Sequence of the second protein:
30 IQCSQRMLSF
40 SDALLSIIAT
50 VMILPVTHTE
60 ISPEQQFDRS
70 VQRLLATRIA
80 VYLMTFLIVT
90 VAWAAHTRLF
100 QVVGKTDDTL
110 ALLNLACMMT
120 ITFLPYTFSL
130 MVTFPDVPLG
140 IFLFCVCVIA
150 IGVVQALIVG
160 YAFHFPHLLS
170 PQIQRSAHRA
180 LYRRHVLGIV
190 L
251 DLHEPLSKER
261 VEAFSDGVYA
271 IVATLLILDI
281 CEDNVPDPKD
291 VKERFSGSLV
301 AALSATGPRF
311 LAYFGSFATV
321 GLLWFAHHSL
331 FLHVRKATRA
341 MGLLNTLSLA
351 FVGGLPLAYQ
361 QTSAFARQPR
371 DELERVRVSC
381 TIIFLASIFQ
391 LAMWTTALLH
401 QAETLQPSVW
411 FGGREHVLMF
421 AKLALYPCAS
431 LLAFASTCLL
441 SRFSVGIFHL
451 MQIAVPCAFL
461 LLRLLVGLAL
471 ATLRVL

These two protein chains interact to form a complex.

Sequence of the first protein:
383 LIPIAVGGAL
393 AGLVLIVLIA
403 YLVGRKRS

Residue-level contacts at the interface:
Residue L385 in the second protein is in contact with residue L395 in the first protein (closest heavy-atom distance 4.2 Å).
Residue L391 in the second protein is in contact with residue V399 in the first protein (closest heavy-atom distance 3.6 Å).
Residue Q401 in the second protein contacts residue S410 in the first protein (closest heavy-atom distance 4.1 Å).
Residue F411 in the second protein is in contact with residue S410 in the first protein (closest heavy-atom distance 3.7 Å).
Residue F434 in the second protein contacts residue V388 in the first protein (closest heavy-atom distance 3.2 Å).
Residue F434 in the second protein is in contact with residue P385 in the first protein (closest heavy-atom distance 3.4 Å).
Residue L398 in the second protein contacts residue Y403 in the first protein (closest heavy-atom distance 4.0 Å).
Residue T395 in the second protein contacts residue A402 in the first protein (closest heavy-atom distance 4.3 Å).
Residue F411 in the second protein is in contact with residue R407 in the first protein (closest heavy-atom distance 3.1 Å).
Residue H400 in the second protein contacts residue R409 in the first protein (closest heavy-atom distance 4.2 Å).
Residue F420 in the second protein interacts with residue Y403 in the first protein (closest heavy-atom distance 3.2 Å).
Residue L431 in the second protein is in contact with residue L392 in the first protein (closest heavy-atom distance 3.8 Å).
Residue L398 in the second protein interacts with residue G406 in the first protein (closest heavy-atom distance 4.7 Å).
Residue T395 in the second protein is in contact with residue V399 in the first protein (closest heavy-atom distance 4.1 Å).
Residue F434 in the second protein is in contact with residue G389 in the first protein (closest heavy-atom distance 3.6 Å).
Residue L399 in the second protein contacts residue R409 in the first protein (closest heavy-atom distance 4.3 Å).
Residue L431 in the second protein is in contact with residue V396 in the first protein (closest heavy-atom distance 4.2 Å).
Residue F434 in the second protein contacts residue L392 in the first protein (closest heavy-atom distance 4.9 Å).
Residue L431 in the second protein interacts with residue A393 in the first protein (closest heavy-atom distance 4.8 Å).
Residue C438 in the second protein is in contact with residue I386 in the first protein (closest heavy-atom distance 4.9 Å).
Residue I388 in the second protein contacts residue V396 in the first protein (closest heavy-atom distance 4.3 Å).
Residue F389 in the second protein interacts with residue L395 in the first protein (closest heavy-atom distance 4.9 Å).
Residue F411 in the second protein is in contact with residue G406 in the first protein (closest heavy-atom distance 3.1 Å).
Residue L399 in the second protein interacts with residue A402 in the first protein (closest heavy-atom distance 3.8 Å).
Residue T395 in the second protein is in contact with residue Y403 in the first protein (closest heavy-atom distance 4.1 Å).
Residue T381 in the second protein is in contact with residue L392 in the first protein (closest heavy-atom distance 3.9 Å).
Residue F411 in the second protein is in contact with residue Y403 in the first protein (closest heavy-atom distance 3.3 Å).
Residue I388 in the second protein contacts residue V399 in the first protein (closest heavy-atom distance 4.1 Å).
Residue F384 in the second protein contacts residue V396 in the first protein (closest heavy-atom distance 4.3 Å).
Residue L431 in the second protein contacts residue G389 in the first protein (closest heavy-atom distance 4.7 Å).
Residue F420 in the second protein is in contact with residue L400 in the first protein (closest heavy-atom distance 4.7 Å).
Residue I388 in the second protein interacts with residue L395 in the first protein (closest heavy-atom distance 4.7 Å).
Residue F384 in the second protein interacts with residue L395 in the first protein (closest heavy-atom distance 4.2 Å).
Residue F384 in the second protein interacts with residue L392 in the first protein (closest heavy-atom distance 3.5 Å).
Residue R377 in the second protein interacts with residue P385 in the first protein (closest heavy-atom distance 3.7 Å).
Residue L399 in the second protein interacts with residue V405 in the first protein (closest heavy-atom distance 4.0 Å).
Residue L399 in the second protein interacts with residue G406 in the first protein (closest heavy-atom distance 3.7 Å).
Residue C438 in the second protein is in contact with residue P385 in the first protein (closest heavy-atom distance 3.8 Å).
Residue A392 in the second protein interacts with residue V399 in the first protein (closest heavy-atom distance 4.1 Å).
Residue H416 in the second protein contacts residue Y403 in the first protein (closest heavy-atom distance 2.9 Å).